Sequence of the first protein:
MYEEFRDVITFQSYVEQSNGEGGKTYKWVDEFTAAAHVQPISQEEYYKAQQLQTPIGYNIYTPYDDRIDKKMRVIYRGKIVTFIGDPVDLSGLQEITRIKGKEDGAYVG

Residue-level contacts at the interface:
Residue Y47 in the second protein is in contact with residue E44 in the first protein (closest heavy-atom distance 2.7 Å).
Residue Q39 in the second protein interacts with residue L90 in the first protein (closest heavy-atom distance 3.2 Å).
Residue Y76 in the second protein contacts residue P87 in the first protein (closest heavy-atom distance 2.8 Å).
Residue Q50 in the second protein contacts residue Q50 in the first protein (closest heavy-atom distance 2.6 Å).
Residue Y46 in the second protein is in contact with residue K48 in the first protein (closest heavy-atom distance 3.4 Å).
Residue K79 in the second protein contacts residue K70 in the first protein (closest heavy-atom distance 2.8 Å).
Residue Q50 in the second protein is in contact with residue A49 in the first protein (closest heavy-atom distance 3.1 Å).
Residue Y47 in the second protein is in contact with residue A49 in the first protein (closest heavy-atom distance 3.3 Å).
Residue P40 in the second protein is in contact with residue K100 in the first protein (closest heavy-atom distance 3.0 Å).
Residue V38 in the second protein contacts residue K100 in the first protein (closest heavy-atom distance 3.3 Å).
Residue V81 in the second protein interacts with residue G85 in the first protein (closest heavy-atom distance 2.8 Å).
Residue R77 in the second protein is in contact with residue D69 in the first protein (closest heavy-atom distance 3.1 Å).
Residue Q43 in the second protein is in contact with residue K102 in the first protein (closest heavy-atom distance 2.9 Å).
Residue T54 in the second protein contacts residue K102 in the first protein (closest heavy-atom distance 2.8 Å).
Residue K79 in the second protein is in contact with residue I99 in the first protein (closest heavy-atom distance 2.9 Å).
Residue P55 in the second protein interacts with residue K100 in the first protein (closest heavy-atom distance 3.1 Å).
Residue Q43 in the second protein contacts residue Q53 in the first protein (closest heavy-atom distance 2.7 Å).
Residue Y2 in the second protein interacts with residue S91 in the first protein (closest heavy-atom distance 2.7 Å).
Residue K48 in the second protein contacts residue A49 in the first protein (closest heavy-atom distance 3.4 Å).
Residue H37 in the second protein contacts residue V88 in the first protein (closest heavy-atom distance 3.0 Å).
Residue Y47 in the second protein interacts with residue Q53 in the first protein (closest heavy-atom distance 2.9 Å).
Residue H37 in the second protein contacts residue D89 in the first protein (closest heavy-atom distance 2.9 Å).
Residue Y2 in the second protein contacts residue Q94 in the first protein (closest heavy-atom distance 3.0 Å).
Residue Y58 in the second protein is in contact with residue K100 in the first protein (closest heavy-atom distance 2.8 Å).
Residue Y2 in the second protein contacts residue D89 in the first protein (closest heavy-atom distance 3.1 Å).
Residue M1 in the second protein contacts residue L93 in the first protein (closest heavy-atom distance 2.9 Å).
Residue Y2 in the second protein is in contact with residue E95 in the first protein (closest heavy-atom distance 2.8 Å).
Residue R77 in the second protein is in contact with residue D65 in the first protein (closest heavy-atom distance 2.8 Å).
Residue Y2 in the second protein interacts with residue G92 in the first protein (closest heavy-atom distance 2.8 Å).
Residue I80 in the second protein interacts with residue K70 in the first protein (closest heavy-atom distance 2.9 Å).
Residue Q50 in the second protein contacts residue Q51 in the first protein (closest heavy-atom distance 2.9 Å).
Residue Q50 in the second protein contacts residue E44 in the first protein (closest heavy-atom distance 3.4 Å).
Residue R77 in the second protein interacts with residue D66 in the first protein (closest heavy-atom distance 2.6 Å).
Residue R77 in the second protein interacts with residue Y64 in the first protein (closest heavy-atom distance 2.9 Å).
Residue Y2 in the second protein is in contact with residue L93 in the first protein (closest heavy-atom distance 2.8 Å).
Residue K79 in the second protein interacts with residue D86 in the first protein (closest heavy-atom distance 3.1 Å).
Residue V81 in the second protein contacts residue D86 in the first protein (closest heavy-atom distance 3.0 Å).
Residue K79 in the second protein contacts residue P87 in the first protein (closest heavy-atom distance 3.0 Å).
Residue H37 in the second protein interacts with residue L90 in the first protein (closest heavy-atom distance 3.2 Å).
Residue Y47 in the second protein contacts residue I41 in the first protein (closest heavy-atom distance 2.8 Å).
Residue V38 in the second protein contacts residue D86 in the first protein (closest heavy-atom distance 2.8 Å).
Residue A36 in the second protein is in contact with residue D89 in the first protein (closest heavy-atom distance 3.1 Å).
Residue F5 in the second protein contacts residue Y64 in the first protein (closest heavy-atom distance 3.0 Å).
Residue Q50 in the second protein contacts residue L52 in the first protein (closest heavy-atom distance 2.7 Å).
Residue Y46 in the second protein is in contact with residue E44 in the first protein (closest heavy-atom distance 2.6 Å).
Residue I41 in the second protein contacts residue K100 in the first protein (closest heavy-atom distance 2.8 Å).
Residue T54 in the second protein interacts with residue G105 in the first protein (closest heavy-atom distance 2.8 Å).
Residue K48 in the second protein is in contact with residue K48 in the first protein (closest heavy-atom distance 3.2 Å).
Residue K79 in the second protein contacts residue D69 in the first protein (closest heavy-atom distance 3.1 Å).
Residue E45 in the second protein is in contact with residue I41 in the first protein (closest heavy-atom distance 3.3 Å).
Residue V38 in the second protein interacts with residue V88 in the first protein (closest heavy-atom distance 2.7 Å).
Residue A49 in the second protein interacts with residue A49 in the first protein (closest heavy-atom distance 3.1 Å).
Residue Y58 in the second protein is in contact with residue D86 in the first protein (closest heavy-atom distance 2.8 Å).
Residue Q51 in the second protein contacts residue Q51 in the first protein (closest heavy-atom distance 2.9 Å).
Residue N59 in the second protein contacts residue K100 in the first protein (closest heavy-atom distance 2.8 Å).
Residue Q53 in the second protein is in contact with residue K102 in the first protein (closest heavy-atom distance 3.1 Å).
Residue R77 in the second protein contacts residue T97 in the first protein (closest heavy-atom distance 2.8 Å).
Residue E45 in the second protein interacts with residue E44 in the first protein (closest heavy-atom distance 2.7 Å).
Residue K79 in the second protein contacts residue G85 in the first protein (closest heavy-atom distance 2.7 Å).
Residue R77 in the second protein contacts residue P87 in the first protein (closest heavy-atom distance 3.0 Å).

These two protein chains interact to form a complex.

Sequence of the second protein:
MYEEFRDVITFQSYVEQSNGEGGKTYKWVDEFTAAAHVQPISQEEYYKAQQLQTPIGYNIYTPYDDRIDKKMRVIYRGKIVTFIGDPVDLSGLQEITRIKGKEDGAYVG